Sequence of chain B:
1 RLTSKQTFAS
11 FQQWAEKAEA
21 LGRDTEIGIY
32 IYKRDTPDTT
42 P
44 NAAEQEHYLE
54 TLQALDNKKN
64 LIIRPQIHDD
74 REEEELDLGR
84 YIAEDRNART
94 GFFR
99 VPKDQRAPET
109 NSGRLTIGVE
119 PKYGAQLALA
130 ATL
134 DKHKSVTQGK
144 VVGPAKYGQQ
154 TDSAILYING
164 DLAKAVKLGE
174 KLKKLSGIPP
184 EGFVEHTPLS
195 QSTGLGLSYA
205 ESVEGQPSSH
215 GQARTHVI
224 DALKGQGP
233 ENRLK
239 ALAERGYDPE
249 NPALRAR

Sequence of chain A:
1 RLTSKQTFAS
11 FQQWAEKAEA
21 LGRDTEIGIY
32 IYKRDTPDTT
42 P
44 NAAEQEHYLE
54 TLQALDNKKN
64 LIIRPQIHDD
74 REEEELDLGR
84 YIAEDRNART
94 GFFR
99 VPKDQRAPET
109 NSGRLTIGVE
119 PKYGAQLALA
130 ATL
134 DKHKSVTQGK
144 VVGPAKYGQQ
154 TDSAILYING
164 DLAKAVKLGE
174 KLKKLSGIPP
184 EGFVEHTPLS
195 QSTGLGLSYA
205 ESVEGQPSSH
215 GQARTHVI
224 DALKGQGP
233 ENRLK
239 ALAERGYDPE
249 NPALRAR

Interface contacts:
Residue A20 in chain B is in contact with residue D73 in chain A (closest heavy-atom distance 3.4 Å).
Residue T37 in chain B is in contact with residue R89 in chain A (closest heavy-atom distance 3.9 Å).
Residue D36 in chain B contacts residue N90 in chain A (closest heavy-atom distance 3.9 Å).
Residue F95 in chain B is in contact with residue R35 in chain A (closest heavy-atom distance 3.8 Å).
Residue R23 in chain B contacts residue Q69 in chain A (closest heavy-atom distance 3.3 Å).
Residue N90 in chain B is in contact with residue D36 in chain A (closest heavy-atom distance 3.7 Å).
Residue D72 in chain B is in contact with residue L21 in chain A (closest heavy-atom distance 3.7 Å).
Residue R89 in chain B is in contact with residue T40 in chain A (closest heavy-atom distance 2.7 Å).
Residue K34 in chain B interacts with residue R35 in chain A (closest heavy-atom distance 3.7 Å).
Residue D39 in chain B contacts residue R89 in chain A (closest heavy-atom distance 2.4 Å).
Residue S213 in chain B is in contact with residue T25 in chain A (closest heavy-atom distance 3.7 Å).
Residue I70 in chain B is in contact with residue L21 in chain A (closest heavy-atom distance 3.8 Å).
Residue G28 in chain B contacts residue H214 in chain A (closest heavy-atom distance 3.7 Å).
Residue R35 in chain B is in contact with residue F95 in chain A (closest heavy-atom distance 3.7 Å).
Residue R35 in chain B contacts residue N90 in chain A (closest heavy-atom distance 3.2 Å).
Residue K149 in chain B interacts with residue Q153 in chain A (closest heavy-atom distance 2.7 Å).
Residue D72 in chain B contacts residue R23 in chain A (closest heavy-atom distance 2.7 Å).
Residue K17 in chain B is in contact with residue D73 in chain A (closest heavy-atom distance 2.6 Å).
Residue L21 in chain B contacts residue I70 in chain A (closest heavy-atom distance 3.6 Å).
Residue Q153 in chain B interacts with residue K149 in chain A (closest heavy-atom distance 2.8 Å).
Residue R89 in chain B is in contact with residue D39 in chain A (closest heavy-atom distance 3.1 Å).
Residue Q152 in chain B interacts with residue K149 in chain A (closest heavy-atom distance 3.3 Å).
Residue I70 in chain B is in contact with residue K17 in chain A (closest heavy-atom distance 2.9 Å).
Residue T37 in chain B contacts residue N90 in chain A (closest heavy-atom distance 2.9 Å).
Residue R23 in chain B contacts residue D72 in chain A (closest heavy-atom distance 2.9 Å).
Residue E26 in chain B contacts residue I27 in chain A (closest heavy-atom distance 3.8 Å).
Residue R35 in chain B contacts residue H214 in chain A (closest heavy-atom distance 3.7 Å).
Residue K149 in chain B interacts with residue Q152 in chain A (closest heavy-atom distance 3.2 Å).
Residue L21 in chain B contacts residue Q69 in chain A (closest heavy-atom distance 3.7 Å).
Residue T40 in chain B contacts residue R89 in chain A (closest heavy-atom distance 2.7 Å).
Residue H214 in chain B interacts with residue R35 in chain A (closest heavy-atom distance 3.4 Å).
Residue K149 in chain B is in contact with residue K149 in chain A (closest heavy-atom distance 3.5 Å).
Residue E26 in chain B is in contact with residue E26 in chain A (closest heavy-atom distance 3.8 Å).
Residue L21 in chain B contacts residue D72 in chain A (closest heavy-atom distance 3.6 Å).
Residue Q69 in chain B interacts with residue R35 in chain A (closest heavy-atom distance 3.8 Å).
Residue I27 in chain B interacts with residue Q216 in chain A (closest heavy-atom distance 3.6 Å).
Residue D73 in chain B contacts residue K17 in chain A (closest heavy-atom distance 2.8 Å).
Residue N90 in chain B contacts residue T37 in chain A (closest heavy-atom distance 2.7 Å).
Residue Q69 in chain B contacts residue R23 in chain A (closest heavy-atom distance 3.1 Å).
Residue T25 in chain B is in contact with residue S213 in chain A (closest heavy-atom distance 3.7 Å).
Residue I27 in chain B contacts residue H214 in chain A (closest heavy-atom distance 4.0 Å).
Residue T93 in chain B contacts residue T37 in chain A (closest heavy-atom distance 2.7 Å).
Residue A148 in chain B contacts residue Q152 in chain A (closest heavy-atom distance 3.3 Å).
Residue Q152 in chain B is in contact with residue T93 in chain A (closest heavy-atom distance 3.5 Å).
Residue N90 in chain B is in contact with residue R35 in chain A (closest heavy-atom distance 3.1 Å).
Residue I27 in chain B interacts with residue Y30 in chain A (closest heavy-atom distance 3.6 Å).
Residue Q152 in chain B interacts with residue A148 in chain A (closest heavy-atom distance 3.2 Å).
Residue H214 in chain B interacts with residue G28 in chain A (closest heavy-atom distance 3.8 Å).
Residue D73 in chain B is in contact with residue L21 in chain A (closest heavy-atom distance 3.5 Å).
Residue T93 in chain B interacts with residue Q152 in chain A (closest heavy-atom distance 3.4 Å).
Residue T37 in chain B interacts with residue T93 in chain A (closest heavy-atom distance 2.6 Å).
Residue K17 in chain B contacts residue I70 in chain A (closest heavy-atom distance 3.0 Å).
Residue T25 in chain B contacts residue Q216 in chain A (closest heavy-atom distance 3.0 Å).
Residue R35 in chain B contacts residue Q69 in chain A (closest heavy-atom distance 3.8 Å).
Residue L21 in chain B is in contact with residue D73 in chain A (closest heavy-atom distance 3.7 Å).
Residue Q216 in chain B is in contact with residue I27 in chain A (closest heavy-atom distance 3.8 Å).
Residue Q216 in chain B contacts residue T25 in chain A (closest heavy-atom distance 3.1 Å).
Residue R35 in chain B contacts residue K34 in chain A (closest heavy-atom distance 3.7 Å).
Residue Y30 in chain B interacts with residue I27 in chain A (closest heavy-atom distance 3.6 Å).
Residue D73 in chain B contacts residue A20 in chain A (closest heavy-atom distance 3.6 Å).

These two protein chains interact to form a complex.